Sequence of chain B:
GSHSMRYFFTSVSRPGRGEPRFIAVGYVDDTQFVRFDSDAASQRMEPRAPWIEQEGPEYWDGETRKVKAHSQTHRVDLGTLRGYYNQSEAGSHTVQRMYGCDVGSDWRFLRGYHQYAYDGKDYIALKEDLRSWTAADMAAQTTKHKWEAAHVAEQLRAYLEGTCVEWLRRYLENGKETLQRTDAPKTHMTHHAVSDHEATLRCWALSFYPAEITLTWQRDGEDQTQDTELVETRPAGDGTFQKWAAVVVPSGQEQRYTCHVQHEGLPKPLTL

Sequence of chain A:
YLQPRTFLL

Contacts between the two chains:
Residue Y123 in chain B interacts with residue L9 in chain A (closest heavy-atom distance 3.9 Å).
Residue T143 in chain B interacts with residue L9 in chain A (closest heavy-atom distance 2.5 Å).
Residue D77 in chain B is in contact with residue L9 in chain A (closest heavy-atom distance 3.0 Å).
Residue W147 in chain B contacts residue F7 in chain A (closest heavy-atom distance 4.0 Å).
Residue R97 in chain B is in contact with residue R5 in chain A (closest heavy-atom distance 4.9 Å).
Residue W167 in chain B interacts with residue Y1 in chain A (closest heavy-atom distance 3.2 Å).
Residue H70 in chain B interacts with residue L2 in chain A (closest heavy-atom distance 4.0 Å).
Residue E63 in chain B contacts residue L2 in chain A (closest heavy-atom distance 2.8 Å).
Residue Q155 in chain B contacts residue F7 in chain A (closest heavy-atom distance 4.7 Å).
Residue T73 in chain B interacts with residue L8 in chain A (closest heavy-atom distance 4.2 Å).
Residue Y159 in chain B is in contact with residue Y1 in chain A (closest heavy-atom distance 2.6 Å).
Residue D77 in chain B interacts with residue L8 in chain A (closest heavy-atom distance 3.8 Å).
Residue T73 in chain B contacts residue T6 in chain A (closest heavy-atom distance 2.8 Å).
Residue Y84 in chain B is in contact with residue L9 in chain A (closest heavy-atom distance 3.1 Å).
Residue Y99 in chain B contacts residue L2 in chain A (closest heavy-atom distance 3.2 Å).
Residue F9 in chain B contacts residue L2 in chain A (closest heavy-atom distance 3.6 Å).
Residue F33 in chain B is in contact with residue Y1 in chain A (closest heavy-atom distance 4.7 Å).
Residue V67 in chain B contacts residue L2 in chain A (closest heavy-atom distance 3.6 Å).
Residue K66 in chain B is in contact with residue P4 in chain A (closest heavy-atom distance 3.9 Å).
Residue Y159 in chain B is in contact with residue L2 in chain A (closest heavy-atom distance 3.9 Å).
Residue R97 in chain B interacts with residue Q3 in chain A (closest heavy-atom distance 3.8 Å).
Residue D77 in chain B is in contact with residue F7 in chain A (closest heavy-atom distance 4.5 Å).
Residue Q155 in chain B interacts with residue R5 in chain A (closest heavy-atom distance 3.1 Å).
Residue A69 in chain B is in contact with residue T6 in chain A (closest heavy-atom distance 4.2 Å).
Residue Y99 in chain B contacts residue Q3 in chain A (closest heavy-atom distance 3.1 Å).
Residue H70 in chain B contacts residue R5 in chain A (closest heavy-atom distance 4.7 Å).
Residue K146 in chain B interacts with residue L8 in chain A (closest heavy-atom distance 4.5 Å).
Residue V152 in chain B interacts with residue F7 in chain A (closest heavy-atom distance 3.6 Å).
Residue M45 in chain B interacts with residue L2 in chain A (closest heavy-atom distance 3.5 Å).
Residue Y116 in chain B is in contact with residue F7 in chain A (closest heavy-atom distance 4.2 Å).
Residue H70 in chain B interacts with residue T6 in chain A (closest heavy-atom distance 3.7 Å).
Residue R97 in chain B contacts residue F7 in chain A (closest heavy-atom distance 4.3 Å).
Residue W147 in chain B contacts residue L8 in chain A (closest heavy-atom distance 2.9 Å).
Residue T163 in chain B is in contact with residue Y1 in chain A (closest heavy-atom distance 3.4 Å).
Residue I124 in chain B interacts with residue L9 in chain A (closest heavy-atom distance 4.7 Å).
Residue Q155 in chain B is in contact with residue Q3 in chain A (closest heavy-atom distance 4.3 Å).
Residue M5 in chain B contacts residue Y1 in chain A (closest heavy-atom distance 4.2 Å).
Residue E63 in chain B interacts with residue Y1 in chain A (closest heavy-atom distance 3.4 Å).
Residue Y171 in chain B interacts with residue Y1 in chain A (closest heavy-atom distance 2.8 Å).
Residue H70 in chain B contacts residue Q3 in chain A (closest heavy-atom distance 3.1 Å).
Residue V76 in chain B contacts residue L8 in chain A (closest heavy-atom distance 3.6 Å).
Residue Y159 in chain B interacts with residue Q3 in chain A (closest heavy-atom distance 3.6 Å).
Residue T73 in chain B interacts with residue F7 in chain A (closest heavy-atom distance 3.8 Å).
Residue Y59 in chain B is in contact with residue Y1 in chain A (closest heavy-atom distance 4.2 Å).
Residue H114 in chain B contacts residue F7 in chain A (closest heavy-atom distance 4.7 Å).
Residue L156 in chain B interacts with residue Q3 in chain A (closest heavy-atom distance 3.8 Å).
Residue K66 in chain B interacts with residue Q3 in chain A (closest heavy-atom distance 4.3 Å).
Residue K146 in chain B interacts with residue L9 in chain A (closest heavy-atom distance 3.0 Å).
Residue K66 in chain B interacts with residue L2 in chain A (closest heavy-atom distance 3.0 Å).
Residue Y7 in chain B interacts with residue L2 in chain A (closest heavy-atom distance 3.5 Å).
Residue L81 in chain B is in contact with residue L9 in chain A (closest heavy-atom distance 3.6 Å).
Residue Y7 in chain B interacts with residue Y1 in chain A (closest heavy-atom distance 2.5 Å).
Residue Y159 in chain B interacts with residue P4 in chain A (closest heavy-atom distance 4.5 Å).
Residue L156 in chain B contacts residue F7 in chain A (closest heavy-atom distance 4.3 Å).
Residue Y116 in chain B contacts residue L9 in chain A (closest heavy-atom distance 4.1 Å).
Residue W147 in chain B contacts residue L9 in chain A (closest heavy-atom distance 3.3 Å).
Residue V95 in chain B is in contact with residue L9 in chain A (closest heavy-atom distance 4.9 Å).
Residue T80 in chain B is in contact with residue L9 in chain A (closest heavy-atom distance 3.7 Å).
Residue K66 in chain B interacts with residue Y1 in chain A (closest heavy-atom distance 3.7 Å).
Residue H114 in chain B contacts residue Q3 in chain A (closest heavy-atom distance 4.4 Å).

This data describes a binding interaction between two proteins.